Contacts between the two chains:
Residue H18 in the first protein interacts with residue S15 in the second protein (closest heavy-atom distance 3.4 Å).
Residue Q49 in the first protein interacts with residue L50 in the second protein (closest heavy-atom distance 3.9 Å).
Residue V53 in the first protein interacts with residue V54 in the second protein (closest heavy-atom distance 3.6 Å).
Residue R56 in the first protein interacts with residue Q57 in the second protein (closest heavy-atom distance 3.6 Å).
Residue V53 in the first protein is in contact with residue Q57 in the second protein (closest heavy-atom distance 3.2 Å).
Residue R7 in the first protein is in contact with residue T9 in the second protein (closest heavy-atom distance 3.7 Å).
Residue V8 in the first protein contacts residue V8 in the second protein (closest heavy-atom distance 3.8 Å).
Residue Q63 in the first protein contacts residue I64 in the second protein (closest heavy-atom distance 3.5 Å).
Residue N32 in the first protein contacts residue L29 in the second protein (closest heavy-atom distance 3.3 Å).
Residue L22 in the first protein contacts residue L22 in the second protein (closest heavy-atom distance 4.1 Å).
Residue V4 in the first protein contacts residue V4 in the second protein (closest heavy-atom distance 4.2 Å).
Residue I60 in the first protein contacts residue I60 in the second protein (closest heavy-atom distance 4.0 Å).
Residue H18 in the first protein contacts residue L22 in the second protein (closest heavy-atom distance 3.5 Å).
Residue V53 in the first protein interacts with residue V53 in the second protein (closest heavy-atom distance 3.9 Å).
Residue I60 in the first protein contacts residue L61 in the second protein (closest heavy-atom distance 3.7 Å).
Residue I60 in the first protein contacts residue Q57 in the second protein (closest heavy-atom distance 4.0 Å).
Residue Q63 in the first protein contacts residue S68 in the second protein (closest heavy-atom distance 2.8 Å).
Residue L11 in the first protein is in contact with residue E12 in the second protein (closest heavy-atom distance 3.6 Å).
Residue L25 in the first protein interacts with residue L29 in the second protein (closest heavy-atom distance 3.4 Å).
Residue Q28 in the first protein contacts residue Q33 in the second protein (closest heavy-atom distance 3.1 Å).
Residue L67 in the first protein interacts with residue L67 in the second protein (closest heavy-atom distance 3.8 Å).
Residue N46 in the first protein contacts residue I43 in the second protein (closest heavy-atom distance 3.8 Å).
Residue L39 in the first protein is in contact with residue R40 in the second protein (closest heavy-atom distance 4.1 Å).
Residue L29 in the first protein interacts with residue L29 in the second protein (closest heavy-atom distance 3.8 Å).
Residue L11 in the first protein interacts with residue V8 in the second protein (closest heavy-atom distance 4.1 Å).
Residue I43 in the first protein contacts residue L39 in the second protein (closest heavy-atom distance 4.0 Å).
Residue Q49 in the first protein contacts residue V54 in the second protein (closest heavy-atom distance 4.0 Å).
Residue I14 in the first protein is in contact with residue S15 in the second protein (closest heavy-atom distance 3.4 Å).
Residue R56 in the first protein is in contact with residue L61 in the second protein (closest heavy-atom distance 3.2 Å).
Residue L39 in the first protein contacts residue L39 in the second protein (closest heavy-atom distance 3.9 Å).
Residue L21 in the first protein is in contact with residue Q26 in the second protein (closest heavy-atom distance 3.8 Å).
Residue L25 in the first protein is in contact with residue L22 in the second protein (closest heavy-atom distance 3.8 Å).
Residue I36 in the first protein contacts residue I36 in the second protein (closest heavy-atom distance 3.9 Å).
Residue N46 in the first protein contacts residue L50 in the second protein (closest heavy-atom distance 3.6 Å).
Residue L39 in the first protein contacts residue I36 in the second protein (closest heavy-atom distance 3.6 Å).
Residue L67 in the first protein contacts residue S68 in the second protein (closest heavy-atom distance 4.2 Å).
Residue V4 in the first protein interacts with residue E5 in the second protein (closest heavy-atom distance 4.0 Å).
Residue R7 in the first protein interacts with residue E12 in the second protein (closest heavy-atom distance 2.9 Å).
Residue N32 in the first protein is in contact with residue I36 in the second protein (closest heavy-atom distance 3.7 Å).
Residue N46 in the first protein is in contact with residue N46 in the second protein (closest heavy-atom distance 3.9 Å).
Residue N46 in the first protein is in contact with residue Q47 in the second protein (closest heavy-atom distance 3.4 Å).
Residue L50 in the first protein contacts residue L50 in the second protein (closest heavy-atom distance 4.1 Å).
Residue N32 in the first protein is in contact with residue Q33 in the second protein (closest heavy-atom distance 3.2 Å).
Residue H18 in the first protein interacts with residue S19 in the second protein (closest heavy-atom distance 2.8 Å).
Residue I36 in the first protein contacts residue N32 in the second protein (closest heavy-atom distance 4.2 Å).
Residue I60 in the first protein contacts residue I64 in the second protein (closest heavy-atom distance 3.2 Å).
Residue L21 in the first protein is in contact with residue L22 in the second protein (closest heavy-atom distance 3.9 Å).
Residue L25 in the first protein interacts with residue Q26 in the second protein (closest heavy-atom distance 4.0 Å).
Residue I43 in the first protein is in contact with residue I43 in the second protein (closest heavy-atom distance 3.7 Å).
Residue Q57 in the first protein contacts residue Q57 in the second protein (closest heavy-atom distance 3.5 Å).
Residue Q42 in the first protein is in contact with residue I43 in the second protein (closest heavy-atom distance 3.9 Å).
Residue D35 in the first protein contacts residue I36 in the second protein (closest heavy-atom distance 4.0 Å).
Residue L25 in the first protein contacts residue L25 in the second protein (closest heavy-atom distance 3.9 Å).
Residue L39 in the first protein interacts with residue I43 in the second protein (closest heavy-atom distance 3.8 Å).
Residue V4 in the first protein interacts with residue V8 in the second protein (closest heavy-atom distance 4.3 Å).
Residue L11 in the first protein is in contact with residue L11 in the second protein (closest heavy-atom distance 3.8 Å).
Residue H18 in the first protein is in contact with residue H18 in the second protein (closest heavy-atom distance 3.8 Å).
Residue I14 in the first protein is in contact with residue S19 in the second protein (closest heavy-atom distance 4.3 Å).
Residue R7 in the first protein interacts with residue V8 in the second protein (closest heavy-atom distance 3.2 Å).
Residue Q28 in the first protein interacts with residue L29 in the second protein (closest heavy-atom distance 3.8 Å).

Sequence of the first protein:
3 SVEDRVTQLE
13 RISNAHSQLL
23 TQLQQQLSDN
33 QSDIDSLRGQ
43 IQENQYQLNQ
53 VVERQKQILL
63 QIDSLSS

This data describes a binding interaction between two proteins.

Sequence of the second protein:
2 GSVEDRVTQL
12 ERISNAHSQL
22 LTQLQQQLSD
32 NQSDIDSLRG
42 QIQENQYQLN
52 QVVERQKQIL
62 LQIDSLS